Sequence of chain A:
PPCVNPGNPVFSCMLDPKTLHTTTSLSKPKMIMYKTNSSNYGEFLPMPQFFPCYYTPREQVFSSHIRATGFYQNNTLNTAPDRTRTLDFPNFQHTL

Interface contacts:
Residue V196 in chain B is in contact with residue T46 in chain A (closest heavy-atom distance 3.7 Å).
Residue K203 in chain B contacts residue L39 in chain A (closest heavy-atom distance 4.6 Å).
Residue E179 in chain B contacts residue C77 in chain A (closest heavy-atom distance 3.8 Å).
Residue Q193 in chain B interacts with residue T48 in chain A (closest heavy-atom distance 4.3 Å).
Residue A175 in chain B contacts residue C77 in chain A (closest heavy-atom distance 3.8 Å).
Residue F186 in chain B interacts with residue T48 in chain A (closest heavy-atom distance 4.8 Å).
Residue F201 in chain B interacts with residue I56 in chain A (closest heavy-atom distance 3.8 Å).
Residue D208 in chain B interacts with residue S36 in chain A (closest heavy-atom distance 2.6 Å).
Residue A182 in chain B contacts residue F74 in chain A (closest heavy-atom distance 4.2 Å).
Residue R215 in chain B contacts residue N32 in chain A (closest heavy-atom distance 3.6 Å).
Residue L204 in chain B is in contact with residue C37 in chain A (closest heavy-atom distance 3.7 Å).
Residue R215 in chain B interacts with residue N29 in chain A (closest heavy-atom distance 4.6 Å).
Residue D208 in chain B is in contact with residue F35 in chain A (closest heavy-atom distance 3.1 Å).
Residue D208 in chain B interacts with residue G31 in chain A (closest heavy-atom distance 4.8 Å).
Residue E189 in chain B interacts with residue L50 in chain A (closest heavy-atom distance 4.6 Å).
Residue H172 in chain B is in contact with residue Y78 in chain A (closest heavy-atom distance 4.2 Å).
Residue K203 in chain B interacts with residue L44 in chain A (closest heavy-atom distance 5.0 Å).
Residue L204 in chain B is in contact with residue L39 in chain A (closest heavy-atom distance 4.1 Å).
Residue E189 in chain B contacts residue S49 in chain A (closest heavy-atom distance 2.4 Å).
Residue E178 in chain B interacts with residue Q73 in chain A (closest heavy-atom distance 4.2 Å).
Residue K212 in chain B interacts with residue G31 in chain A (closest heavy-atom distance 4.4 Å).
Residue M200 in chain B contacts residue L44 in chain A (closest heavy-atom distance 4.2 Å).
Residue E179 in chain B is in contact with residue Q73 in chain A (closest heavy-atom distance 3.0 Å).
Residue R215 in chain B is in contact with residue P33 in chain A (closest heavy-atom distance 4.3 Å).
Residue R214 in chain B is in contact with residue M38 in chain A (closest heavy-atom distance 3.5 Å).
Residue E207 in chain B is in contact with residue L39 in chain A (closest heavy-atom distance 3.1 Å).
Residue L204 in chain B is in contact with residue M57 in chain A (closest heavy-atom distance 3.7 Å).
Residue L190 in chain B contacts residue F68 in chain A (closest heavy-atom distance 3.8 Å).
Residue F201 in chain B contacts residue M57 in chain A (closest heavy-atom distance 4.8 Å).
Residue D208 in chain B interacts with residue C37 in chain A (closest heavy-atom distance 4.8 Å).
Residue M200 in chain B contacts residue I56 in chain A (closest heavy-atom distance 3.7 Å).
Residue F186 in chain B is in contact with residue F68 in chain A (closest heavy-atom distance 3.5 Å).
Residue M200 in chain B interacts with residue T46 in chain A (closest heavy-atom distance 3.3 Å).
Residue R215 in chain B is in contact with residue G31 in chain A (closest heavy-atom distance 2.5 Å).
Residue Q183 in chain B contacts residue F74 in chain A (closest heavy-atom distance 3.6 Å).
Residue A211 in chain B contacts residue G31 in chain A (closest heavy-atom distance 4.3 Å).
Residue E189 in chain B interacts with residue T48 in chain A (closest heavy-atom distance 3.3 Å).
Residue L204 in chain B is in contact with residue F35 in chain A (closest heavy-atom distance 3.5 Å).
Residue E179 in chain B contacts residue F74 in chain A (closest heavy-atom distance 4.2 Å).
Residue L204 in chain B interacts with residue S36 in chain A (closest heavy-atom distance 4.9 Å).
Residue D208 in chain B contacts residue V34 in chain A (closest heavy-atom distance 4.8 Å).
Residue A182 in chain B interacts with residue Q73 in chain A (closest heavy-atom distance 3.3 Å).
Residue F186 in chain B is in contact with residue L50 in chain A (closest heavy-atom distance 3.7 Å).
Residue H172 in chain B interacts with residue C77 in chain A (closest heavy-atom distance 4.1 Å).
Residue E207 in chain B contacts residue M38 in chain A (closest heavy-atom distance 3.2 Å).
Residue R215 in chain B interacts with residue P30 in chain A (closest heavy-atom distance 3.4 Å).
Residue K212 in chain B is in contact with residue N32 in chain A (closest heavy-atom distance 4.7 Å).
Residue L204 in chain B interacts with residue L44 in chain A (closest heavy-atom distance 3.8 Å).
Residue L168 in chain B interacts with residue Y78 in chain A (closest heavy-atom distance 3.3 Å).
Residue E179 in chain B contacts residue F75 in chain A (closest heavy-atom distance 3.2 Å).
Residue M200 in chain B contacts residue H45 in chain A (closest heavy-atom distance 4.1 Å).
Residue Q193 in chain B is in contact with residue T47 in chain A (closest heavy-atom distance 4.5 Å).
Residue E197 in chain B contacts residue I56 in chain A (closest heavy-atom distance 4.0 Å).
Residue E179 in chain B contacts residue P72 in chain A (closest heavy-atom distance 4.8 Å).
Residue F186 in chain B contacts residue F74 in chain A (closest heavy-atom distance 4.3 Å).
Residue E207 in chain B contacts residue C37 in chain A (closest heavy-atom distance 4.4 Å).
Residue A211 in chain B is in contact with residue M38 in chain A (closest heavy-atom distance 3.7 Å).
Residue W205 in chain B contacts residue F35 in chain A (closest heavy-atom distance 4.5 Å).
Residue I171 in chain B is in contact with residue Y78 in chain A (closest heavy-atom distance 4.4 Å).
Residue Q193 in chain B is in contact with residue T46 in chain A (closest heavy-atom distance 4.3 Å).

Sequence of chain B:
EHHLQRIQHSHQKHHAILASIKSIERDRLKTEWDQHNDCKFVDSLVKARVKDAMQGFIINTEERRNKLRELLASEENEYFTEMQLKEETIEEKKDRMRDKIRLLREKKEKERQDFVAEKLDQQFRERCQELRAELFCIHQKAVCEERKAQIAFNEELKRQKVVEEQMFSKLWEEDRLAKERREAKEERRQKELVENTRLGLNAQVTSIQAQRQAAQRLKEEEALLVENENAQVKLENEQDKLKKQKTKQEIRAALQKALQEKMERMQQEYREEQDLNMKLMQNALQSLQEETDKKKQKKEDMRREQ

The following describes two proteins that form a bound complex.